The following describes two proteins that form a bound complex.

Sequence of the first protein:
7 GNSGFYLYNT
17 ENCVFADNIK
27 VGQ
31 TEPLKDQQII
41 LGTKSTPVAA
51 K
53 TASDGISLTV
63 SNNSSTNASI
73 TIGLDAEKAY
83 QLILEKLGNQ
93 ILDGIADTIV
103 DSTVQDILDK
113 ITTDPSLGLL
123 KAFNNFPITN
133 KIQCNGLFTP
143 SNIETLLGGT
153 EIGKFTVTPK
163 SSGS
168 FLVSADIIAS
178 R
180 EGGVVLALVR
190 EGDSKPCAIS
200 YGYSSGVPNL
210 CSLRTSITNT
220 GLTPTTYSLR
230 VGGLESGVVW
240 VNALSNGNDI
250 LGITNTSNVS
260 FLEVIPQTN

Sequence of the second protein:
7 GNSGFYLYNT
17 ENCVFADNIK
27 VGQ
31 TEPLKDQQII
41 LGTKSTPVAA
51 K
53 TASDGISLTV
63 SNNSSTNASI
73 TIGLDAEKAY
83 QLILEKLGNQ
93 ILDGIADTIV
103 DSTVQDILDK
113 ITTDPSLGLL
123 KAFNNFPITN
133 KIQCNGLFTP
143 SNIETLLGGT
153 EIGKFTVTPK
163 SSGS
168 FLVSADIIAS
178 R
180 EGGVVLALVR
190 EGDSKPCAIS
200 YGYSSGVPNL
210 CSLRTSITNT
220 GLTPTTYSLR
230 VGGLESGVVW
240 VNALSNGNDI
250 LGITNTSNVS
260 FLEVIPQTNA

Contacts between the two chains:
Residue T46 in the second protein contacts residue D23 in the first protein (closest heavy-atom distance 3.2 Å).
Residue S55 in the second protein contacts residue I74 in the first protein (closest heavy-atom distance 2.8 Å).
Residue A22 in the second protein interacts with residue N18 in the first protein (closest heavy-atom distance 3.2 Å).
Residue K26 in the second protein is in contact with residue V20 in the first protein (closest heavy-atom distance 3.0 Å).
Residue T43 in the second protein is in contact with residue K35 in the first protein (closest heavy-atom distance 3.0 Å).
Residue L233 in the second protein is in contact with residue L250 in the first protein (closest heavy-atom distance 3.4 Å).
Residue N24 in the second protein interacts with residue C19 in the first protein (closest heavy-atom distance 3.3 Å).
Residue N268 in the second protein interacts with residue N127 in the first protein (closest heavy-atom distance 2.8 Å).
Residue Y202 in the second protein interacts with residue S204 in the first protein (closest heavy-atom distance 3.1 Å).
Residue G7 in the second protein contacts residue N18 in the first protein (closest heavy-atom distance 3.4 Å).
Residue E17 in the second protein is in contact with residue T46 in the first protein (closest heavy-atom distance 3.2 Å).
Residue E17 in the second protein contacts residue S45 in the first protein (closest heavy-atom distance 3.4 Å).
Residue G42 in the second protein interacts with residue Q37 in the first protein (closest heavy-atom distance 2.5 Å).
Residue G10 in the second protein interacts with residue F11 in the first protein (closest heavy-atom distance 3.0 Å).
Residue L41 in the second protein is in contact with residue Q38 in the first protein (closest heavy-atom distance 3.5 Å).
Residue V27 in the second protein interacts with residue A22 in the first protein (closest heavy-atom distance 3.2 Å).
Residue P47 in the second protein interacts with residue N24 in the first protein (closest heavy-atom distance 3.2 Å).
Residue I109 in the second protein is in contact with residue V106 in the first protein (closest heavy-atom distance 3.5 Å).
Residue S55 in the second protein interacts with residue G75 in the first protein (closest heavy-atom distance 3.0 Å).
Residue Y200 in the second protein is in contact with residue L209 in the first protein (closest heavy-atom distance 3.4 Å).
Residue L41 in the second protein interacts with residue Q37 in the first protein (closest heavy-atom distance 3.5 Å).
Residue D23 in the second protein is in contact with residue N18 in the first protein (closest heavy-atom distance 2.6 Å).
Residue R213 in the second protein is in contact with residue N257 in the first protein (closest heavy-atom distance 3.4 Å).
Residue K51 in the second protein is in contact with residue A70 in the first protein (closest heavy-atom distance 3.4 Å).
Residue Y202 in the second protein is in contact with residue Y202 in the first protein (closest heavy-atom distance 3.4 Å).
Residue I85 in the second protein is in contact with residue A78 in the first protein (closest heavy-atom distance 3.2 Å).
Residue D56 in the second protein contacts residue G75 in the first protein (closest heavy-atom distance 3.1 Å).
Residue G42 in the second protein is in contact with residue Q38 in the first protein (closest heavy-atom distance 2.6 Å).
Residue P265 in the second protein interacts with residue F125 in the first protein (closest heavy-atom distance 3.5 Å).
Residue K26 in the second protein is in contact with residue Y12 in the first protein (closest heavy-atom distance 3.2 Å).
Residue I93 in the second protein contacts residue Y82 in the first protein (closest heavy-atom distance 3.3 Å).
Residue N268 in the second protein interacts with residue N126 in the first protein (closest heavy-atom distance 3.2 Å).
Residue A54 in the second protein contacts residue I74 in the first protein (closest heavy-atom distance 3.1 Å).
Residue G28 in the second protein is in contact with residue D23 in the first protein (closest heavy-atom distance 3.1 Å).
Residue T53 in the second protein interacts with residue I74 in the first protein (closest heavy-atom distance 2.8 Å).
Residue T53 in the second protein contacts residue T73 in the first protein (closest heavy-atom distance 3.0 Å).
Residue A81 in the second protein interacts with residue L76 in the first protein (closest heavy-atom distance 3.3 Å).
Residue S215 in the second protein interacts with residue N127 in the first protein (closest heavy-atom distance 3.3 Å).
Residue T53 in the second protein contacts residue I72 in the first protein (closest heavy-atom distance 2.8 Å).
Residue S9 in the second protein contacts residue N18 in the first protein (closest heavy-atom distance 3.4 Å).
Residue A269 in the second protein interacts with residue T158 in the first protein (closest heavy-atom distance 2.6 Å).
Residue S9 in the second protein interacts with residue F11 in the first protein (closest heavy-atom distance 3.3 Å).
Residue K26 in the second protein is in contact with residue F21 in the first protein (closest heavy-atom distance 3.2 Å).
Residue D56 in the second protein interacts with residue L76 in the first protein (closest heavy-atom distance 2.9 Å).
Residue G42 in the second protein is in contact with residue D36 in the first protein (closest heavy-atom distance 3.2 Å).
Residue V263 in the second protein contacts residue F125 in the first protein (closest heavy-atom distance 3.4 Å).
Residue K51 in the second protein interacts with residue I72 in the first protein (closest heavy-atom distance 3.0 Å).
Residue E234 in the second protein contacts residue L250 in the first protein (closest heavy-atom distance 3.2 Å).
Residue E32 in the second protein interacts with residue Y14 in the first protein (closest heavy-atom distance 3.3 Å).
Residue Q266 in the second protein is in contact with residue N126 in the first protein (closest heavy-atom distance 3.3 Å).
Residue N268 in the second protein interacts with residue F128 in the first protein (closest heavy-atom distance 3.2 Å).
Residue K51 in the second protein interacts with residue S71 in the first protein (closest heavy-atom distance 3.1 Å).
Residue N24 in the second protein interacts with residue V20 in the first protein (closest heavy-atom distance 3.3 Å).
Residue G42 in the second protein interacts with residue K35 in the first protein (closest heavy-atom distance 3.0 Å).
Residue T43 in the second protein contacts residue D36 in the first protein (closest heavy-atom distance 2.8 Å).
Residue Y200 in the second protein is in contact with residue N254 in the first protein (closest heavy-atom distance 2.5 Å).
Residue G28 in the second protein is in contact with residue A22 in the first protein (closest heavy-atom distance 3.1 Å).
Residue L89 in the second protein interacts with residue Y82 in the first protein (closest heavy-atom distance 3.5 Å).
Residue Q266 in the second protein contacts residue F125 in the first protein (closest heavy-atom distance 2.9 Å).
Residue T105 in the second protein is in contact with residue V102 in the first protein (closest heavy-atom distance 3.4 Å).